Sequence of the first protein:
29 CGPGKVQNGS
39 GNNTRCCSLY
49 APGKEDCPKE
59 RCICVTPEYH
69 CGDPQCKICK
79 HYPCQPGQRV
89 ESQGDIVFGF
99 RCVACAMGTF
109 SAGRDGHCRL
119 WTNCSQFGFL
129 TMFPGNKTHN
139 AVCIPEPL

The following describes two proteins that form a bound complex.

Sequence of the second protein:
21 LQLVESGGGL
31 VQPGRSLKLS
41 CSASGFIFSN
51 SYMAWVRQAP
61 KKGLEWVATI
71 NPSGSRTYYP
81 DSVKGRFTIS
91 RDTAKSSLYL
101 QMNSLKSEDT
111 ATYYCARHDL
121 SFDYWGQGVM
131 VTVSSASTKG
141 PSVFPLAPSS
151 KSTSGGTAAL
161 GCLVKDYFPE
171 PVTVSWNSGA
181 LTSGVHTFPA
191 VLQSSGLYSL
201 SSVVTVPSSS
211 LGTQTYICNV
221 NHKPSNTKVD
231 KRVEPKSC

Contacts between the two chains:
Residue D119 in the second protein is in contact with residue I94 in the first protein (closest heavy-atom distance 5.0 Å).
Residue L120 in the second protein contacts residue V95 in the first protein (closest heavy-atom distance 4.5 Å).
Residue Y52 in the second protein contacts residue I94 in the first protein (closest heavy-atom distance 4.9 Å).
Residue L120 in the second protein contacts residue I94 in the first protein (closest heavy-atom distance 4.8 Å).
Residue H118 in the second protein contacts residue I94 in the first protein (closest heavy-atom distance 4.4 Å).